Sequence of the first protein:
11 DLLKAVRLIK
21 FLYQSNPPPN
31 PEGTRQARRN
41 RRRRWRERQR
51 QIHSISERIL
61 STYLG

Sequence of the second protein:
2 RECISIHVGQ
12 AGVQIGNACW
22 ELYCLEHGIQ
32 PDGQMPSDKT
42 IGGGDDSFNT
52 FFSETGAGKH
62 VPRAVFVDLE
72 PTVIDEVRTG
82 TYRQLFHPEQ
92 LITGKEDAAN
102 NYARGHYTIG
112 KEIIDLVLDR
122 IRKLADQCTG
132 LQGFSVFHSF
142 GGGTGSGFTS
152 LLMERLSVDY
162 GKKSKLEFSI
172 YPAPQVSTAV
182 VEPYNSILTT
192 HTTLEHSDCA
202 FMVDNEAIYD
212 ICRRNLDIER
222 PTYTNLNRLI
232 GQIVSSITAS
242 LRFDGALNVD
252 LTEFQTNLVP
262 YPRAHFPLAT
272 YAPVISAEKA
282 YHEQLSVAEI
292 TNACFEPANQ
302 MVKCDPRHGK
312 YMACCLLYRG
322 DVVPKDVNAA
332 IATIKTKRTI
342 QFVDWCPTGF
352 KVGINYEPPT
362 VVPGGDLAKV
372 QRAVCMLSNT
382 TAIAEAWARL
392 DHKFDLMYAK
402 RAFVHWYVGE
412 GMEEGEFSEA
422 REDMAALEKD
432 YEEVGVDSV

These two protein chains interact to form a complex.

Contacts between the two chains:
Residue G412 in the second protein is in contact with residue R50 in the first protein (closest heavy-atom distance 2.9 Å).
Residue G410 in the second protein contacts residue R50 in the first protein (closest heavy-atom distance 1.0 Å).
Residue G410 in the second protein interacts with residue R46 in the first protein (closest heavy-atom distance 3.8 Å).
Residue E411 in the second protein interacts with residue R50 in the first protein (closest heavy-atom distance 2.0 Å).
Residue V409 in the second protein interacts with residue R50 in the first protein (closest heavy-atom distance 2.5 Å).